Sequence of chain A:
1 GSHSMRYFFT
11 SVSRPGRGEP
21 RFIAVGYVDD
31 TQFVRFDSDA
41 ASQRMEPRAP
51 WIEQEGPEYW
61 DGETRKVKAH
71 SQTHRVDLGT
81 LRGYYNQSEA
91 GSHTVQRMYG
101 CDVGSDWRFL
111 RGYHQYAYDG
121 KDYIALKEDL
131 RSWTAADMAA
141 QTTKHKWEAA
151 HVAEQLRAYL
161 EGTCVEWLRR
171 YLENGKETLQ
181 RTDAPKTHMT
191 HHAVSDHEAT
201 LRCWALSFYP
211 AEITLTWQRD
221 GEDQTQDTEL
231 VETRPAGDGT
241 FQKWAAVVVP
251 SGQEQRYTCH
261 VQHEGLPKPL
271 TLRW

Sequence of chain B:
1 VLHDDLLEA

Contacts between the two chains:
Residue Y171 in chain A interacts with residue V1 in chain B (closest heavy-atom distance 2.9 Å).
Residue V67 in chain A is in contact with residue L2 in chain B (closest heavy-atom distance 3.6 Å).
Residue K146 in chain A contacts residue E8 in chain B (closest heavy-atom distance 4.8 Å).
Residue V152 in chain A is in contact with residue L7 in chain B (closest heavy-atom distance 3.3 Å).
Residue K66 in chain A contacts residue H3 in chain B (closest heavy-atom distance 3.5 Å).
Residue K146 in chain A is in contact with residue L7 in chain B (closest heavy-atom distance 4.8 Å).
Residue K66 in chain A contacts residue D4 in chain B (closest heavy-atom distance 3.8 Å).
Residue W147 in chain A contacts residue L7 in chain B (closest heavy-atom distance 3.7 Å).
Residue H70 in chain A interacts with residue L6 in chain B (closest heavy-atom distance 3.5 Å).
Residue Y99 in chain A is in contact with residue L6 in chain B (closest heavy-atom distance 4.5 Å).
Residue H70 in chain A interacts with residue H3 in chain B (closest heavy-atom distance 3.2 Å).
Residue M5 in chain A interacts with residue V1 in chain B (closest heavy-atom distance 3.8 Å).
Residue Y7 in chain A is in contact with residue V1 in chain B (closest heavy-atom distance 3.0 Å).
Residue Y159 in chain A contacts residue H3 in chain B (closest heavy-atom distance 3.5 Å).
Residue Y99 in chain A contacts residue H3 in chain B (closest heavy-atom distance 3.1 Å).
Residue D77 in chain A contacts residue L7 in chain B (closest heavy-atom distance 4.9 Å).
Residue Y99 in chain A is in contact with residue L2 in chain B (closest heavy-atom distance 3.4 Å).
Residue Y84 in chain A is in contact with residue A9 in chain B (closest heavy-atom distance 3.2 Å).
Residue Y159 in chain A interacts with residue L2 in chain B (closest heavy-atom distance 3.8 Å).
Residue Y59 in chain A is in contact with residue V1 in chain B (closest heavy-atom distance 3.4 Å).
Residue E63 in chain A contacts residue V1 in chain B (closest heavy-atom distance 3.3 Å).
Residue Q155 in chain A interacts with residue H3 in chain B (closest heavy-atom distance 3.8 Å).
Residue T73 in chain A interacts with residue E8 in chain B (closest heavy-atom distance 4.0 Å).
Residue T163 in chain A interacts with residue V1 in chain B (closest heavy-atom distance 3.8 Å).
Residue D77 in chain A contacts residue E8 in chain B (closest heavy-atom distance 3.6 Å).
Residue R97 in chain A is in contact with residue L6 in chain B (closest heavy-atom distance 3.5 Å).
Residue H70 in chain A contacts residue D5 in chain B (closest heavy-atom distance 4.8 Å).
Residue W147 in chain A interacts with residue E8 in chain B (closest heavy-atom distance 3.0 Å).
Residue E63 in chain A is in contact with residue L2 in chain B (closest heavy-atom distance 2.9 Å).
Residue T80 in chain A interacts with residue A9 in chain B (closest heavy-atom distance 3.7 Å).
Residue K66 in chain A interacts with residue V1 in chain B (closest heavy-atom distance 3.7 Å).
Residue H114 in chain A is in contact with residue L6 in chain B (closest heavy-atom distance 4.6 Å).
Residue V76 in chain A interacts with residue E8 in chain B (closest heavy-atom distance 3.5 Å).
Residue Y116 in chain A interacts with residue A9 in chain B (closest heavy-atom distance 4.6 Å).
Residue T73 in chain A contacts residue L7 in chain B (closest heavy-atom distance 3.8 Å).
Residue M45 in chain A is in contact with residue L2 in chain B (closest heavy-atom distance 3.6 Å).
Residue T143 in chain A contacts residue A9 in chain B (closest heavy-atom distance 2.8 Å).
Residue K66 in chain A interacts with residue L2 in chain B (closest heavy-atom distance 2.9 Å).
Residue R97 in chain A interacts with residue L7 in chain B (closest heavy-atom distance 5.0 Å).
Residue H70 in chain A is in contact with residue L2 in chain B (closest heavy-atom distance 4.2 Å).
Residue L156 in chain A interacts with residue H3 in chain B (closest heavy-atom distance 3.5 Å).
Residue A150 in chain A is in contact with residue L7 in chain B (closest heavy-atom distance 3.4 Å).
Residue K146 in chain A contacts residue A9 in chain B (closest heavy-atom distance 3.2 Å).
Residue R65 in chain A is in contact with residue D4 in chain B (closest heavy-atom distance 4.8 Å).
Residue Y123 in chain A contacts residue A9 in chain B (closest heavy-atom distance 4.7 Å).
Residue Y159 in chain A interacts with residue V1 in chain B (closest heavy-atom distance 2.7 Å).
Residue W147 in chain A interacts with residue A9 in chain B (closest heavy-atom distance 3.8 Å).
Residue D77 in chain A is in contact with residue A9 in chain B (closest heavy-atom distance 2.9 Å).
Residue W167 in chain A is in contact with residue V1 in chain B (closest heavy-atom distance 3.6 Å).
Residue Y7 in chain A interacts with residue L2 in chain B (closest heavy-atom distance 3.5 Å).
Residue H74 in chain A interacts with residue L6 in chain B (closest heavy-atom distance 4.6 Å).
Residue F9 in chain A interacts with residue L2 in chain B (closest heavy-atom distance 3.5 Å).
Residue T73 in chain A contacts residue L6 in chain B (closest heavy-atom distance 3.0 Å).
Residue L81 in chain A interacts with residue A9 in chain B (closest heavy-atom distance 4.4 Å).

These two protein chains interact to form a complex.